Sequence of the first protein:
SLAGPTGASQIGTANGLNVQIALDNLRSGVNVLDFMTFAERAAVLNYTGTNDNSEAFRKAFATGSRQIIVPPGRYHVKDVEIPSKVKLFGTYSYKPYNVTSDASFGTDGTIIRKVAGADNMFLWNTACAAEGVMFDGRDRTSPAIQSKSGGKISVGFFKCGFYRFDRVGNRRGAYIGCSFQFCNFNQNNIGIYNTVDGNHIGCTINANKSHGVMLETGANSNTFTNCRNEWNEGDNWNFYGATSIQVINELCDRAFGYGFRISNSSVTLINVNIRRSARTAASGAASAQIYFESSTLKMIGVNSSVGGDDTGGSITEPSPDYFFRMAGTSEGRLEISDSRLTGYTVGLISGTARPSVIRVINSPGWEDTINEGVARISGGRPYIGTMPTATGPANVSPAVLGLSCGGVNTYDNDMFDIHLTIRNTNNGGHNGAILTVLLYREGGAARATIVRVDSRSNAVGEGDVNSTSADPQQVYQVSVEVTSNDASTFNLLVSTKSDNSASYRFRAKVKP

Residue-level contacts at the interface:
Residue N678 in the first protein interacts with residue R770 in the second protein (closest heavy-atom distance 3.4 Å).
Residue K352 in the first protein interacts with residue S358 in the second protein (closest heavy-atom distance 3.6 Å).
Residue S602 in the first protein contacts residue D603 in the second protein (closest heavy-atom distance 2.7 Å).
Residue I535 in the first protein contacts residue N536 in the second protein (closest heavy-atom distance 3.2 Å).
Residue E707 in the first protein is in contact with residue H695 in the second protein (closest heavy-atom distance 3.0 Å).
Residue E727 in the first protein interacts with residue R721 in the second protein (closest heavy-atom distance 3.2 Å).
Residue Q275 in the first protein contacts residue A268 in the second protein (closest heavy-atom distance 3.5 Å).
Residue K350 in the first protein interacts with residue Y359 in the second protein (closest heavy-atom distance 3.6 Å).
Residue G277 in the first protein is in contact with residue G272 in the second protein (closest heavy-atom distance 3.5 Å).
Residue T278 in the first protein interacts with residue P270 in the second protein (closest heavy-atom distance 3.0 Å).
Residue R331 in the first protein interacts with residue S358 in the second protein (closest heavy-atom distance 3.0 Å).
Residue L703 in the first protein interacts with residue G697 in the second protein (closest heavy-atom distance 3.6 Å).
Residue R717 in the first protein contacts residue I699 in the second protein (closest heavy-atom distance 3.5 Å).
Residue N678 in the first protein is in contact with residue R688 in the second protein (closest heavy-atom distance 3.6 Å).
Residue Q332 in the first protein contacts residue G374 in the second protein (closest heavy-atom distance 3.5 Å).
Residue E707 in the first protein is in contact with residue G693 in the second protein (closest heavy-atom distance 2.9 Å).
Residue K563 in the first protein contacts residue D603 in the second protein (closest heavy-atom distance 3.6 Å).
Residue R331 in the first protein interacts with residue T372 in the second protein (closest heavy-atom distance 3.5 Å).
Residue D677 in the first protein contacts residue R772 in the second protein (closest heavy-atom distance 3.3 Å).
Residue N290 in the first protein contacts residue D299 in the second protein (closest heavy-atom distance 2.8 Å).
Residue A279 in the first protein is in contact with residue Q285 in the second protein (closest heavy-atom distance 3.0 Å).
Residue I286 in the first protein is in contact with residue R306 in the second protein (closest heavy-atom distance 3.5 Å).
Residue Q332 in the first protein interacts with residue D373 in the second protein (closest heavy-atom distance 3.2 Å).
Residue M680 in the first protein contacts residue G697 in the second protein (closest heavy-atom distance 3.6 Å).
Residue N464 in the first protein contacts residue E515 in the second protein (closest heavy-atom distance 3.5 Å).
Residue L288 in the first protein interacts with residue L288 in the second protein (closest heavy-atom distance 3.6 Å).
Residue V716 in the first protein is in contact with residue R721 in the second protein (closest heavy-atom distance 3.3 Å).
Residue Q332 in the first protein interacts with residue P337 in the second protein (closest heavy-atom distance 3.4 Å).
Residue I276 in the first protein interacts with residue G272 in the second protein (closest heavy-atom distance 3.5 Å).
Residue N290 in the first protein is in contact with residue N296 in the second protein (closest heavy-atom distance 3.2 Å).
Residue Q511 in the first protein interacts with residue N536 in the second protein (closest heavy-atom distance 3.4 Å).
Residue Y705 in the first protein interacts with residue H695 in the second protein (closest heavy-atom distance 3.2 Å).
Residue M680 in the first protein is in contact with residue H684 in the second protein (closest heavy-atom distance 3.5 Å).
Residue G277 in the first protein is in contact with residue L267 in the second protein (closest heavy-atom distance 3.2 Å).
Residue R598 in the first protein interacts with residue R605 in the second protein (closest heavy-atom distance 3.2 Å).
Residue G277 in the first protein contacts residue G269 in the second protein (closest heavy-atom distance 3.6 Å).
Residue R331 in the first protein interacts with residue D373 in the second protein (closest heavy-atom distance 3.3 Å).
Residue N678 in the first protein is in contact with residue T686 in the second protein (closest heavy-atom distance 3.4 Å).
Residue M680 in the first protein contacts residue T686 in the second protein (closest heavy-atom distance 3.0 Å).
Residue S293 in the first protein is in contact with residue P337 in the second protein (closest heavy-atom distance 3.6 Å).
Residue I276 in the first protein is in contact with residue L267 in the second protein (closest heavy-atom distance 3.4 Å).
Residue N678 in the first protein interacts with residue R772 in the second protein (closest heavy-atom distance 3.0 Å).
Residue F423 in the first protein is in contact with residue K424 in the second protein (closest heavy-atom distance 3.3 Å).
Residue L282 in the first protein is in contact with residue R306 in the second protein (closest heavy-atom distance 3.6 Å).
Residue D679 in the first protein contacts residue R646 in the second protein (closest heavy-atom distance 2.7 Å).
Residue R624 in the first protein is in contact with residue N627 in the second protein (closest heavy-atom distance 3.2 Å).
Residue L703 in the first protein is in contact with residue N696 in the second protein (closest heavy-atom distance 3.6 Å).
Residue K350 in the first protein contacts residue S358 in the second protein (closest heavy-atom distance 2.9 Å).
Residue I513 in the first protein contacts residue N536 in the second protein (closest heavy-atom distance 3.6 Å).
Residue R717 in the first protein contacts residue D719 in the second protein (closest heavy-atom distance 3.1 Å).
Residue N678 in the first protein contacts residue H695 in the second protein (closest heavy-atom distance 2.8 Å).
Residue A279 in the first protein contacts residue P270 in the second protein (closest heavy-atom distance 3.1 Å).
Residue M680 in the first protein interacts with residue R646 in the second protein (closest heavy-atom distance 2.8 Å).
Residue V716 in the first protein is in contact with residue S720 in the second protein (closest heavy-atom distance 3.5 Å).
Residue G277 in the first protein contacts residue A273 in the second protein (closest heavy-atom distance 2.7 Å).
Residue N290 in the first protein is in contact with residue R306 in the second protein (closest heavy-atom distance 2.7 Å).
Residue M680 in the first protein contacts residue L685 in the second protein (closest heavy-atom distance 3.0 Å).
Residue P777 in the first protein interacts with residue K776 in the second protein (closest heavy-atom distance 3.0 Å).
Residue R717 in the first protein contacts residue R717 in the second protein (closest heavy-atom distance 3.6 Å).
Residue I626 in the first protein is in contact with residue N627 in the second protein (closest heavy-atom distance 3.4 Å).

The following describes two proteins that form a bound complex.

Sequence of the second protein:
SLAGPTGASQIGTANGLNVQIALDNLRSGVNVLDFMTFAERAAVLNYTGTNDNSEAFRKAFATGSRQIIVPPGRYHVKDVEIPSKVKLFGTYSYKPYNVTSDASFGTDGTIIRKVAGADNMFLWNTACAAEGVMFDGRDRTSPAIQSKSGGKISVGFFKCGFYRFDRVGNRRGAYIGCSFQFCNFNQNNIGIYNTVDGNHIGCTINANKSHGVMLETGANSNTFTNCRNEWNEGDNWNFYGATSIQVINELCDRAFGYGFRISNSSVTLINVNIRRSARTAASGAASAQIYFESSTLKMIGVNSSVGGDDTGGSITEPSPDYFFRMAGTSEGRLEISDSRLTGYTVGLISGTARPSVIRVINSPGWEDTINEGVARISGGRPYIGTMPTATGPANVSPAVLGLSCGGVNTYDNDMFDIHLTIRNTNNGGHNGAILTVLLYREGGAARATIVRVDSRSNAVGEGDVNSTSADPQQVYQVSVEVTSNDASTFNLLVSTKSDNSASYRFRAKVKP